Sequence of the second protein:
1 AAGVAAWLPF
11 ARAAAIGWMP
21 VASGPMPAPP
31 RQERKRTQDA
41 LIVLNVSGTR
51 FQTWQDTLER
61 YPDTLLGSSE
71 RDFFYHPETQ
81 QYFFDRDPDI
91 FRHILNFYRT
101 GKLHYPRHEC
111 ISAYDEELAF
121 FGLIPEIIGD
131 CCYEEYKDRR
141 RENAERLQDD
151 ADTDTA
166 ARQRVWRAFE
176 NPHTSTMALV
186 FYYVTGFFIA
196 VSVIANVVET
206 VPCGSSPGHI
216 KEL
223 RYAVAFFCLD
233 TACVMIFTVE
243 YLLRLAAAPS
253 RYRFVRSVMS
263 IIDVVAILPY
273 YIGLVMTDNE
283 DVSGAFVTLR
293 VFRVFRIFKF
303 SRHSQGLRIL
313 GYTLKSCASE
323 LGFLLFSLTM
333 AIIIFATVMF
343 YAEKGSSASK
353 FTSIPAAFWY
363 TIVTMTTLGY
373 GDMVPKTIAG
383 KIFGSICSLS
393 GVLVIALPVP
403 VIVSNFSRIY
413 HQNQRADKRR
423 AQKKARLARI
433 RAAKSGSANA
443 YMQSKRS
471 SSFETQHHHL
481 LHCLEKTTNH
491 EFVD

Sequence of the first protein:
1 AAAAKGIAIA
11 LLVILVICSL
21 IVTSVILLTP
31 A

These two protein chains interact to form a complex.

Residue-level contacts at the interface:
Residue L184 in the second protein interacts with residue L11 in the first protein (closest heavy-atom distance 4.2 Å).
Residue Y188 in the second protein contacts residue L11 in the first protein (closest heavy-atom distance 3.7 Å).
Residue V185 in the second protein interacts with residue I14 in the first protein (closest heavy-atom distance 3.7 Å).
Residue Y188 in the second protein is in contact with residue L15 in the first protein (closest heavy-atom distance 4.8 Å).
Residue A227 in the second protein is in contact with residue I26 in the first protein (closest heavy-atom distance 3.9 Å).
Residue L184 in the second protein interacts with residue A4 in the first protein (closest heavy-atom distance 4.8 Å).
Residue F193 in the second protein is in contact with residue L15 in the first protein (closest heavy-atom distance 3.2 Å).
Residue F192 in the second protein interacts with residue L15 in the first protein (closest heavy-atom distance 3.6 Å).
Residue F193 in the second protein interacts with residue C18 in the first protein (closest heavy-atom distance 3.7 Å).
Residue S180 in the second protein interacts with residue I7 in the first protein (closest heavy-atom distance 4.5 Å).
Residue A234 in the second protein interacts with residue V22 in the first protein (closest heavy-atom distance 4.2 Å).
Residue V185 in the second protein interacts with residue L11 in the first protein (closest heavy-atom distance 3.6 Å).
Residue V185 in the second protein is in contact with residue I7 in the first protein (closest heavy-atom distance 3.6 Å).
Residue T181 in the second protein interacts with residue I7 in the first protein (closest heavy-atom distance 3.6 Å).
Residue C230 in the second protein contacts residue I26 in the first protein (closest heavy-atom distance 3.6 Å).
Residue V189 in the second protein contacts residue L15 in the first protein (closest heavy-atom distance 3.7 Å).
Residue L231 in the second protein contacts residue V22 in the first protein (closest heavy-atom distance 4.3 Å).
Residue C230 in the second protein contacts residue V22 in the first protein (closest heavy-atom distance 4.9 Å).